This data describes a binding interaction between two proteins.

Contacts between the two chains:
Residue A549 in protein 1 interacts with residue M188 in protein 2 (closest heavy-atom distance 5.0 Å).
Residue V545 in protein 1 is in contact with residue H185 in protein 2 (closest heavy-atom distance 3.8 Å).

Sequence of protein 2:
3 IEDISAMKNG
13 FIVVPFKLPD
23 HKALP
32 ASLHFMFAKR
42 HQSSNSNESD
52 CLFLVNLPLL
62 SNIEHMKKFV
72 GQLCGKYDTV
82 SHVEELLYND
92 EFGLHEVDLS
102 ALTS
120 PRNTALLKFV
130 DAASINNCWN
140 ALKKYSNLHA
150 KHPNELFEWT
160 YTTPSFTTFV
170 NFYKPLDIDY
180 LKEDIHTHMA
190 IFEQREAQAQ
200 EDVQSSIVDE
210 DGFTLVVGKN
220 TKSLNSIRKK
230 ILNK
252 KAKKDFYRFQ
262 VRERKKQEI

Sequence of protein 1:
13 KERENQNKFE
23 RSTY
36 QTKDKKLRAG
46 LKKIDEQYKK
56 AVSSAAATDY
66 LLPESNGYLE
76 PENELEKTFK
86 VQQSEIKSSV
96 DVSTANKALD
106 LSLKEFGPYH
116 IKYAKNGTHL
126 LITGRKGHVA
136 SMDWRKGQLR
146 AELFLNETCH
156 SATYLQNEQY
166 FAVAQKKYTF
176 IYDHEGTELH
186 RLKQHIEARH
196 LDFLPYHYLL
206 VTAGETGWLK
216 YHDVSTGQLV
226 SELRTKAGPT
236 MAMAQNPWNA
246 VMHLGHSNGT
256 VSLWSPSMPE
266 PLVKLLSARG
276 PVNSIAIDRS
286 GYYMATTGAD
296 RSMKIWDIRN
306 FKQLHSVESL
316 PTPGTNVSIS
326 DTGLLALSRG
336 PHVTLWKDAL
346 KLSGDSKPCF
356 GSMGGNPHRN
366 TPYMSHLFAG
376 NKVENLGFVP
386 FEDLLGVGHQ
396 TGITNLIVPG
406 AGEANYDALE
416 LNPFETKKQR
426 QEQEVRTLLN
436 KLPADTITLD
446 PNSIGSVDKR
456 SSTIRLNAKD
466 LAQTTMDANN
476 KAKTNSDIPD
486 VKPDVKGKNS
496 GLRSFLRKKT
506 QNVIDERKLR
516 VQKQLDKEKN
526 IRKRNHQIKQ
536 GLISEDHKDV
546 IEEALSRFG